Sequence of the first protein:
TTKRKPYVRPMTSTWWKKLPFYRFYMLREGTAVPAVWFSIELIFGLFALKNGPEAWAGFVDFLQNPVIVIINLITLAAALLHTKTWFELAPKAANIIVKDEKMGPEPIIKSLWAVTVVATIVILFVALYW

Sequence of the second protein:
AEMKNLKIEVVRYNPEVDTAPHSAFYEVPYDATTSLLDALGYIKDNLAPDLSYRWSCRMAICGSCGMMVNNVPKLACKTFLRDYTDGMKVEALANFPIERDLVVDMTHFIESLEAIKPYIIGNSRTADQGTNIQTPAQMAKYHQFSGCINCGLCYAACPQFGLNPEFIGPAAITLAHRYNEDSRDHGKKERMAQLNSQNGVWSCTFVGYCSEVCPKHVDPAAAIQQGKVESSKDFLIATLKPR

The following describes two proteins that form a bound complex.

Interface contacts:
Residue G162 in the second protein interacts with residue M11 in the first protein (closest heavy-atom distance 3.5 Å).
Residue P15 in the second protein contacts residue K5 in the first protein (closest heavy-atom distance 3.4 Å).
Residue A157 in the second protein contacts residue Y22 in the first protein (closest heavy-atom distance 2.6 Å).
Residue P136 in the second protein interacts with residue D100 in the first protein (closest heavy-atom distance 3.1 Å).
Residue A137 in the second protein contacts residue I97 in the first protein (closest heavy-atom distance 3.9 Å).
Residue F145 in the second protein is in contact with residue K102 in the first protein (closest heavy-atom distance 3.8 Å).
Residue I98 in the second protein is in contact with residue P6 in the first protein (closest heavy-atom distance 3.4 Å).
Residue F206 in the second protein contacts residue R28 in the first protein (closest heavy-atom distance 2.9 Å).
Residue Q226 in the second protein is in contact with residue A94 in the first protein (closest heavy-atom distance 3.6 Å).
Residue T19 in the second protein interacts with residue K5 in the first protein (closest heavy-atom distance 3.4 Å).
Residue N95 in the second protein interacts with residue R9 in the first protein (closest heavy-atom distance 3.7 Å).
Residue P159 in the second protein interacts with residue W15 in the first protein (closest heavy-atom distance 3.4 Å).
Residue Y13 in the second protein is in contact with residue Y7 in the first protein (closest heavy-atom distance 4.0 Å).
Residue T205 in the second protein interacts with residue R28 in the first protein (closest heavy-atom distance 3.8 Å).
Residue F145 in the second protein contacts residue N95 in the first protein (closest heavy-atom distance 3.9 Å).
Residue A20 in the second protein interacts with residue Y7 in the first protein (closest heavy-atom distance 3.7 Å).
Residue D18 in the second protein is in contact with residue K5 in the first protein (closest heavy-atom distance 3.4 Å).
Residue Q144 in the second protein is in contact with residue K102 in the first protein (closest heavy-atom distance 3.2 Å).
Residue L93 in the second protein interacts with residue R9 in the first protein (closest heavy-atom distance 2.7 Å).
Residue Y209 in the second protein contacts residue Y22 in the first protein (closest heavy-atom distance 3.4 Å).
Residue A92 in the second protein contacts residue R9 in the first protein (closest heavy-atom distance 2.7 Å).
Residue E212 in the second protein contacts residue F21 in the first protein (closest heavy-atom distance 3.4 Å).
Residue Q160 in the second protein is in contact with residue Y25 in the first protein (closest heavy-atom distance 4.1 Å).
Residue V229 in the second protein contacts residue A93 in the first protein (closest heavy-atom distance 4.0 Å).
Residue I98 in the second protein is in contact with residue K5 in the first protein (closest heavy-atom distance 4.0 Å).
Residue A137 in the second protein interacts with residue D100 in the first protein (closest heavy-atom distance 3.1 Å).
Residue A140 in the second protein interacts with residue I97 in the first protein (closest heavy-atom distance 3.8 Å).
Residue F206 in the second protein is in contact with residue L89 in the first protein (closest heavy-atom distance 3.3 Å).
Residue Q226 in the second protein is in contact with residue A93 in the first protein (closest heavy-atom distance 3.4 Å).
Residue Q225 in the second protein interacts with residue A93 in the first protein (closest heavy-atom distance 4.1 Å).
Residue K141 in the second protein interacts with residue N95 in the first protein (closest heavy-atom distance 2.7 Å).
Residue P15 in the second protein is in contact with residue K3 in the first protein (closest heavy-atom distance 3.9 Å).
Residue K141 in the second protein interacts with residue I97 in the first protein (closest heavy-atom distance 4.0 Å).
Residue P97 in the second protein interacts with residue Y7 in the first protein (closest heavy-atom distance 3.7 Å).
Residue P97 in the second protein contacts residue V8 in the first protein (closest heavy-atom distance 4.1 Å).
Residue Q226 in the second protein contacts residue K92 in the first protein (closest heavy-atom distance 3.0 Å).
Residue Q226 in the second protein interacts with residue N95 in the first protein (closest heavy-atom distance 3.2 Å).
Residue A140 in the second protein interacts with residue D100 in the first protein (closest heavy-atom distance 3.7 Å).
Residue E16 in the second protein contacts residue K3 in the first protein (closest heavy-atom distance 3.0 Å).
Residue T19 in the second protein interacts with residue Y7 in the first protein (closest heavy-atom distance 4.0 Å).
Residue I98 in the second protein is in contact with residue Y7 in the first protein (closest heavy-atom distance 2.9 Å).
Residue V207 in the second protein interacts with residue F21 in the first protein (closest heavy-atom distance 3.0 Å).
Residue Y209 in the second protein interacts with residue L19 in the first protein (closest heavy-atom distance 3.2 Å).
Residue A140 in the second protein is in contact with residue K102 in the first protein (closest heavy-atom distance 3.9 Å).
Residue V207 in the second protein contacts residue Y25 in the first protein (closest heavy-atom distance 3.5 Å).
Residue F96 in the second protein interacts with residue R9 in the first protein (closest heavy-atom distance 2.9 Å).
Residue Y209 in the second protein contacts residue F21 in the first protein (closest heavy-atom distance 3.4 Å).
Residue E99 in the second protein contacts residue P6 in the first protein (closest heavy-atom distance 3.5 Å).
Residue A222 in the second protein interacts with residue K92 in the first protein (closest heavy-atom distance 3.5 Å).
Residue P159 in the second protein interacts with residue M11 in the first protein (closest heavy-atom distance 3.7 Å).
Residue A94 in the second protein contacts residue R9 in the first protein (closest heavy-atom distance 3.4 Å).
Residue D219 in the second protein interacts with residue K92 in the first protein (closest heavy-atom distance 3.2 Å).
Residue L163 in the second protein interacts with residue M11 in the first protein (closest heavy-atom distance 3.3 Å).
Residue E99 in the second protein contacts residue R4 in the first protein (closest heavy-atom distance 2.8 Å).
Residue G208 in the second protein contacts residue F21 in the first protein (closest heavy-atom distance 3.6 Å).
Residue I98 in the second protein is in contact with residue R9 in the first protein (closest heavy-atom distance 3.5 Å).
Residue P21 in the second protein interacts with residue Y7 in the first protein (closest heavy-atom distance 3.3 Å).
Residue Y13 in the second protein is in contact with residue K5 in the first protein (closest heavy-atom distance 2.5 Å).
Residue T205 in the second protein contacts residue Y25 in the first protein (closest heavy-atom distance 2.7 Å).
Residue P159 in the second protein interacts with residue Y22 in the first protein (closest heavy-atom distance 4.0 Å).